Sequence of protein 2:
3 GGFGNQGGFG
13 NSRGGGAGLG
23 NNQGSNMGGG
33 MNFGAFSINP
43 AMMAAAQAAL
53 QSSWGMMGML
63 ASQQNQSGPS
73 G

Residue-level contacts at the interface:
Residue N67 in protein 1 contacts residue N67 in protein 2 (closest heavy-atom distance 2.8 Å).
Residue A63 in protein 1 contacts residue S64 in protein 2 (closest heavy-atom distance 3.0 Å).
Residue M45 in protein 1 interacts with residue A46 in protein 2 (closest heavy-atom distance 2.8 Å).
Residue F35 in protein 1 is in contact with residue N34 in protein 2 (closest heavy-atom distance 2.6 Å).
Residue M58 in protein 1 contacts residue M59 in protein 2 (closest heavy-atom distance 2.6 Å).
Residue I40 in protein 1 interacts with residue I40 in protein 2 (closest heavy-atom distance 3.1 Å).
Residue Q65 in protein 1 interacts with residue Q65 in protein 2 (closest heavy-atom distance 2.8 Å).
Residue N24 in protein 1 contacts residue N24 in protein 2 (closest heavy-atom distance 3.1 Å).
Residue G60 in protein 1 interacts with residue G60 in protein 2 (closest heavy-atom distance 3.0 Å).
Residue N34 in protein 1 contacts residue N34 in protein 2 (closest heavy-atom distance 2.8 Å).
Residue L52 in protein 1 interacts with residue A51 in protein 2 (closest heavy-atom distance 2.7 Å).
Residue G16 in protein 1 is in contact with residue R15 in protein 2 (closest heavy-atom distance 2.8 Å).
Residue Q49 in protein 1 is in contact with residue Q49 in protein 2 (closest heavy-atom distance 2.6 Å).
Residue Q8 in protein 1 interacts with residue N7 in protein 2 (closest heavy-atom distance 2.8 Å).
Residue Q65 in protein 1 is in contact with residue S64 in protein 2 (closest heavy-atom distance 3.2 Å).
Residue N23 in protein 1 contacts residue N23 in protein 2 (closest heavy-atom distance 3.1 Å).
Residue A43 in protein 1 interacts with residue P42 in protein 2 (closest heavy-atom distance 3.1 Å).
Residue G57 in protein 1 contacts residue G57 in protein 2 (closest heavy-atom distance 2.9 Å).
Residue N67 in protein 1 is in contact with residue Q66 in protein 2 (closest heavy-atom distance 3.0 Å).
Residue N67 in protein 1 is in contact with residue Q68 in protein 2 (closest heavy-atom distance 2.9 Å).
Residue Q68 in protein 1 contacts residue Q68 in protein 2 (closest heavy-atom distance 2.6 Å).
Residue N13 in protein 1 interacts with residue F11 in protein 2 (closest heavy-atom distance 3.1 Å).
Residue Q49 in protein 1 interacts with residue A50 in protein 2 (closest heavy-atom distance 3.0 Å).
Residue G26 in protein 1 interacts with residue S27 in protein 2 (closest heavy-atom distance 3.1 Å).
Residue N7 in protein 1 interacts with residue N7 in protein 2 (closest heavy-atom distance 2.6 Å).
Residue S69 in protein 1 interacts with residue S69 in protein 2 (closest heavy-atom distance 3.1 Å).
Residue G30 in protein 1 interacts with residue G30 in protein 2 (closest heavy-atom distance 3.1 Å).
Residue S39 in protein 1 is in contact with residue F38 in protein 2 (closest heavy-atom distance 2.6 Å).
Residue M58 in protein 1 interacts with residue M58 in protein 2 (closest heavy-atom distance 3.1 Å).
Residue Q49 in protein 1 interacts with residue A48 in protein 2 (closest heavy-atom distance 2.8 Å).
Residue A19 in protein 1 is in contact with residue G18 in protein 2 (closest heavy-atom distance 2.6 Å).
Residue G12 in protein 1 is in contact with residue G10 in protein 2 (closest heavy-atom distance 3.2 Å).
Residue F5 in protein 1 is in contact with residue G4 in protein 2 (closest heavy-atom distance 3.0 Å).
Residue N28 in protein 1 is in contact with residue M29 in protein 2 (closest heavy-atom distance 2.8 Å).
Residue A47 in protein 1 interacts with residue A46 in protein 2 (closest heavy-atom distance 3.1 Å).
Residue G10 in protein 1 is in contact with residue G9 in protein 2 (closest heavy-atom distance 2.8 Å).
Residue Q66 in protein 1 is in contact with residue Q66 in protein 2 (closest heavy-atom distance 2.5 Å).
Residue G57 in protein 1 contacts residue W56 in protein 2 (closest heavy-atom distance 2.6 Å).
Residue N13 in protein 1 contacts residue G12 in protein 2 (closest heavy-atom distance 2.7 Å).
Residue N41 in protein 1 interacts with residue N41 in protein 2 (closest heavy-atom distance 2.5 Å).
Residue G20 in protein 1 is in contact with residue G20 in protein 2 (closest heavy-atom distance 3.1 Å).
Residue S54 in protein 1 is in contact with residue A51 in protein 2 (closest heavy-atom distance 3.0 Å).
Residue M44 in protein 1 interacts with residue M44 in protein 2 (closest heavy-atom distance 3.0 Å).
Residue M61 in protein 1 contacts residue L62 in protein 2 (closest heavy-atom distance 3.0 Å).
Residue G22 in protein 1 contacts residue L21 in protein 2 (closest heavy-atom distance 2.8 Å).
Residue L52 in protein 1 contacts residue L52 in protein 2 (closest heavy-atom distance 3.1 Å).
Residue G22 in protein 1 interacts with residue N23 in protein 2 (closest heavy-atom distance 2.7 Å).
Residue M33 in protein 1 interacts with residue G32 in protein 2 (closest heavy-atom distance 2.7 Å).
Residue S39 in protein 1 contacts residue I40 in protein 2 (closest heavy-atom distance 3.1 Å).
Residue N24 in protein 1 interacts with residue N28 in protein 2 (closest heavy-atom distance 3.0 Å).
Residue A43 in protein 1 interacts with residue M44 in protein 2 (closest heavy-atom distance 2.9 Å).
Residue N28 in protein 1 contacts residue S27 in protein 2 (closest heavy-atom distance 3.0 Å).
Residue G6 in protein 1 interacts with residue F5 in protein 2 (closest heavy-atom distance 2.9 Å).
Residue P42 in protein 1 is in contact with residue P42 in protein 2 (closest heavy-atom distance 3.0 Å).
Residue G6 in protein 1 interacts with residue N7 in protein 2 (closest heavy-atom distance 3.0 Å).
Residue S64 in protein 1 interacts with residue S64 in protein 2 (closest heavy-atom distance 3.1 Å).
Residue N13 in protein 1 contacts residue N13 in protein 2 (closest heavy-atom distance 2.6 Å).
Residue N24 in protein 1 contacts residue Q25 in protein 2 (closest heavy-atom distance 2.9 Å).
Residue N28 in protein 1 is in contact with residue N28 in protein 2 (closest heavy-atom distance 2.8 Å).
Residue L62 in protein 1 interacts with residue L62 in protein 2 (closest heavy-atom distance 3.0 Å).

This data describes a binding interaction between two proteins.

Sequence of protein 1:
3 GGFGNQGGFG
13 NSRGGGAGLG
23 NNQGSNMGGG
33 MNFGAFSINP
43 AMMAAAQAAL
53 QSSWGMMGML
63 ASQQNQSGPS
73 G